This data describes a binding interaction between two proteins.

Residue-level contacts at the interface:
Residue S831 in chain B is in contact with residue S78 in chain A (closest heavy-atom distance 2.9 Å).

Sequence of chain A:
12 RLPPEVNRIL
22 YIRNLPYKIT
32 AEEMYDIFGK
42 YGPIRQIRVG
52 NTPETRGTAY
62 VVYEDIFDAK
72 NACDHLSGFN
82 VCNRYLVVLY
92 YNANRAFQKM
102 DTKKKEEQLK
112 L

Sequence of chain B:
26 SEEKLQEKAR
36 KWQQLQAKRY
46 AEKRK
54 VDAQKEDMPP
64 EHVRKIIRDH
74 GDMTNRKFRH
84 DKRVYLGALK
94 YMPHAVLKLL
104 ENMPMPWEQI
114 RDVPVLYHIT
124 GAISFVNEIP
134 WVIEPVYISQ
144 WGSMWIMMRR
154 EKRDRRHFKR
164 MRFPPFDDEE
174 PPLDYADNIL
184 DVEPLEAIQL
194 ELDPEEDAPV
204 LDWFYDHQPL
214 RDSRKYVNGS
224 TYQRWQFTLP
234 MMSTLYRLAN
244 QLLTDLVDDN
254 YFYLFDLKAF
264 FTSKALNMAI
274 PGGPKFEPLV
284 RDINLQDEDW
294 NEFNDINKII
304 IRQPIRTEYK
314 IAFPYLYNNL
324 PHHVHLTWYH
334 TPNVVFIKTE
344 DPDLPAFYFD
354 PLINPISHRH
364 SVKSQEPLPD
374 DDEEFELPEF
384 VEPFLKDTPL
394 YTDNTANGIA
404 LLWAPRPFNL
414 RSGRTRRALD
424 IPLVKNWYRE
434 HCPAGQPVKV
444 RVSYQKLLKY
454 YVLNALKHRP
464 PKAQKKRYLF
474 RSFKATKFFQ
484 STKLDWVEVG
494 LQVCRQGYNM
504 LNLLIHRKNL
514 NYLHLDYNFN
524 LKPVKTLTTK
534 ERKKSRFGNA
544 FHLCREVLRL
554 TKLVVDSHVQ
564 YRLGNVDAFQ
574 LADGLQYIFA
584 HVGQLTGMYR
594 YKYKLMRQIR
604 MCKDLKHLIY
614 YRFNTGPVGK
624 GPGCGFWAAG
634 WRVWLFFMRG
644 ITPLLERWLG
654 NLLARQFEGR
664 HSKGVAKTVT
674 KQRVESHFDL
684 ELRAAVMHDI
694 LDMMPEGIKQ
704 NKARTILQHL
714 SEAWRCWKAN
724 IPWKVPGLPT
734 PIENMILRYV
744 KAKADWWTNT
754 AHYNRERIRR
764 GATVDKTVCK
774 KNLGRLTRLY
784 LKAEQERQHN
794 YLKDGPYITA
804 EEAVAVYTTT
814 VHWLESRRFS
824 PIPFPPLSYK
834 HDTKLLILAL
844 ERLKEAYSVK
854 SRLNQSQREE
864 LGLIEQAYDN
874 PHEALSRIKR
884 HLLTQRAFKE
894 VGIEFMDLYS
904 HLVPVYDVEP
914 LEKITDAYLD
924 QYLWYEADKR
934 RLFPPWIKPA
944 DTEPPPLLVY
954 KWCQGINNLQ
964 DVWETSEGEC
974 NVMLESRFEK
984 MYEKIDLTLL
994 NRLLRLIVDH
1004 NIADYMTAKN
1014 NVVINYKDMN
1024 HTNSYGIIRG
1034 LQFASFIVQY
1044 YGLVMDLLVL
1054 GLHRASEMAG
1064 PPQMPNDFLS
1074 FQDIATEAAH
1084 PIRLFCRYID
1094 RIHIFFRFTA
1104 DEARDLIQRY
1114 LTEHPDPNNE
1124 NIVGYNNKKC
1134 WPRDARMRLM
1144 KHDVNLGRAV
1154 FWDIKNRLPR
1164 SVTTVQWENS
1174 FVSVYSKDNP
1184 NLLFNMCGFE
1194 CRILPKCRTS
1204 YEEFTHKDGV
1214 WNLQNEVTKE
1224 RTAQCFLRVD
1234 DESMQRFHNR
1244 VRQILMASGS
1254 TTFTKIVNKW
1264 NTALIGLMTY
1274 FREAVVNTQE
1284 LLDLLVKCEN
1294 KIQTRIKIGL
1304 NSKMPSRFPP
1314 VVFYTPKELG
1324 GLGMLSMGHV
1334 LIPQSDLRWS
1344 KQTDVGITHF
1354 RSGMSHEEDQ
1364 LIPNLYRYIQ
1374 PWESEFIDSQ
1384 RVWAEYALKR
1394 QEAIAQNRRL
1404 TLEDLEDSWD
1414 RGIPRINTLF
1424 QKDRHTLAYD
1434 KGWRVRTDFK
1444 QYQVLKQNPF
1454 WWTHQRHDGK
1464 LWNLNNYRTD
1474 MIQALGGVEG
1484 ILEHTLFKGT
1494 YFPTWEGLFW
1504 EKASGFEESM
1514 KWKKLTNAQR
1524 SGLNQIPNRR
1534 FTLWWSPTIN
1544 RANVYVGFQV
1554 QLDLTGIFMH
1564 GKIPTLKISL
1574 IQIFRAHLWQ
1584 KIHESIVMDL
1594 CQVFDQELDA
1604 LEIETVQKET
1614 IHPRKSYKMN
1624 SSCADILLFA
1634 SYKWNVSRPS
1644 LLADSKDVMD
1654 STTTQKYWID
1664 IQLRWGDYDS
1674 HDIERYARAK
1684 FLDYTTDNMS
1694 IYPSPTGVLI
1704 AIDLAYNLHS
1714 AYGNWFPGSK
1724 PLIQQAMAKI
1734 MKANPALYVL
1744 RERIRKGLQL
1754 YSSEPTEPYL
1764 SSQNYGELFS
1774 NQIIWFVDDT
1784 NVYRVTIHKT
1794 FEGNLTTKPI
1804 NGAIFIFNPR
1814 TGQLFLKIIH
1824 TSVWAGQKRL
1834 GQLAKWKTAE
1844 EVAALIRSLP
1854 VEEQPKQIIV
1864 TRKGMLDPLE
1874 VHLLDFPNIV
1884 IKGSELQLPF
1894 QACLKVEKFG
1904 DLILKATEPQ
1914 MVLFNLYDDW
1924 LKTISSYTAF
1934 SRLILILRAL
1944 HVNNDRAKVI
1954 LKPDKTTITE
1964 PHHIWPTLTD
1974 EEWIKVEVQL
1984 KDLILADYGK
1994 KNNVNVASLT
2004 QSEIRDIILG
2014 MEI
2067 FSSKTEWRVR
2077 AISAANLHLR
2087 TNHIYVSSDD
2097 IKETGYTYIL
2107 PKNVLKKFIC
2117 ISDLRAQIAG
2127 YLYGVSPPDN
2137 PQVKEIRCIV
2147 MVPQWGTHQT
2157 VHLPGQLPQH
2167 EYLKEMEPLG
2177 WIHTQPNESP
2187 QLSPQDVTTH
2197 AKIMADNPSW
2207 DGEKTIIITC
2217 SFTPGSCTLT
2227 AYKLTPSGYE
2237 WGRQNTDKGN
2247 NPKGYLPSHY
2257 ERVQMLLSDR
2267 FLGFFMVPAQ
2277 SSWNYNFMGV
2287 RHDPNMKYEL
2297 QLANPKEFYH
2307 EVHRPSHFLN